Sequence of chain B:
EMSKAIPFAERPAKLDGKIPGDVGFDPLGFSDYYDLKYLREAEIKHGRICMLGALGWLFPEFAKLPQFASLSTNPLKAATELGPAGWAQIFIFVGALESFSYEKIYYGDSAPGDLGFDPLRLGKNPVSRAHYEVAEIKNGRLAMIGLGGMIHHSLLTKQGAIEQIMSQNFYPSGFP

Contacts between the two chains:
Residue L68 in chain B is in contact with residue K164 in chain A (closest heavy-atom distance 3.9 Å).
Residue G69 in chain B contacts residue T167 in chain A (closest heavy-atom distance 3.2 Å).
Residue Y73 in chain B is in contact with residue I172 in chain A (closest heavy-atom distance 4.9 Å).
Residue Y74 in chain B is in contact with residue F166 in chain A (closest heavy-atom distance 3.3 Å).
Residue P67 in chain B is in contact with residue K164 in chain A (closest heavy-atom distance 2.8 Å).
Residue G69 in chain B contacts residue K164 in chain A (closest heavy-atom distance 4.1 Å).
Residue L68 in chain B interacts with residue V160 in chain A (closest heavy-atom distance 4.3 Å).
Residue F215 in chain B interacts with residue W99 in chain A (closest heavy-atom distance 3.6 Å).
Residue F70 in chain B is in contact with residue F163 in chain A (closest heavy-atom distance 3.2 Å).
Residue F70 in chain B is in contact with residue T167 in chain A (closest heavy-atom distance 4.5 Å).
Residue Y73 in chain B is in contact with residue F166 in chain A (closest heavy-atom distance 3.4 Å).
Residue L68 in chain B is in contact with residue F163 in chain A (closest heavy-atom distance 3.8 Å).
Residue L68 in chain B is in contact with residue T167 in chain A (closest heavy-atom distance 2.8 Å).
Residue D66 in chain B interacts with residue K164 in chain A (closest heavy-atom distance 4.6 Å).
Residue Y73 in chain B interacts with residue T167 in chain A (closest heavy-atom distance 3.9 Å).
Residue F215 in chain B is in contact with residue S102 in chain A (closest heavy-atom distance 4.5 Å).
Residue D72 in chain B contacts residue T167 in chain A (closest heavy-atom distance 3.6 Å).

The following describes two proteins that form a bound complex.

Sequence of chain A:
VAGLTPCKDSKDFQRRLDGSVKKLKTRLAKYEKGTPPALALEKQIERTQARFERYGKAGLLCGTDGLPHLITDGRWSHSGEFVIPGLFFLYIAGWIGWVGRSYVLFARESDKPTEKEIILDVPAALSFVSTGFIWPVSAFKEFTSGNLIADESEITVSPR